The following describes two proteins that form a bound complex.

Sequence of chain A:
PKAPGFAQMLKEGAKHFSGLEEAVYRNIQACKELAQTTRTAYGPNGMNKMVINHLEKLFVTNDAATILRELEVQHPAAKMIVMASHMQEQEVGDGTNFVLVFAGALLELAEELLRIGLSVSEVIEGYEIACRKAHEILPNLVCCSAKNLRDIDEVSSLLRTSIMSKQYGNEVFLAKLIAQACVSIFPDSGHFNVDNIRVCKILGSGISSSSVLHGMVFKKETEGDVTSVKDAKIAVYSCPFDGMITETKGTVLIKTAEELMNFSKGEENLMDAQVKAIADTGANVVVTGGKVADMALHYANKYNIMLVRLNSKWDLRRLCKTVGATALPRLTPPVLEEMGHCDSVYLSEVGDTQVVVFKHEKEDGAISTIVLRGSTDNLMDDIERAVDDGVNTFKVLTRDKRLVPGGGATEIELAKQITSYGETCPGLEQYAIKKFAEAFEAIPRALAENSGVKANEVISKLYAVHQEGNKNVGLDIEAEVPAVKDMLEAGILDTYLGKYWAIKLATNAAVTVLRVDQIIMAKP

Sequence of chain B:
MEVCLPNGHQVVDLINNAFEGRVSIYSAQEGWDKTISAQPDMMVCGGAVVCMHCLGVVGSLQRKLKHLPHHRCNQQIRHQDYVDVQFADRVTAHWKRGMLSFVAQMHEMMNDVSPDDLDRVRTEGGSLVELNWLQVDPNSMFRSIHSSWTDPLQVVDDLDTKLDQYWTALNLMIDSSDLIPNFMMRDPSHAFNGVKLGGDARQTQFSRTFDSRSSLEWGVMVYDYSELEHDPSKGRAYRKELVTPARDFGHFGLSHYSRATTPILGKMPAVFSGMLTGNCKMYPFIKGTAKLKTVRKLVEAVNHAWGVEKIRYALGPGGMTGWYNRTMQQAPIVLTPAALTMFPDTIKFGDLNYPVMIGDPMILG

Interface contacts:
Residue T253 in chain A is in contact with residue H146 in chain B (closest heavy-atom distance 3.5 Å).
Residue K254 in chain A contacts residue H146 in chain B (closest heavy-atom distance 2.7 Å).
Residue K296 in chain A interacts with residue I36 in chain B (closest heavy-atom distance 4.9 Å).
Residue K254 in chain A contacts residue S147 in chain B (closest heavy-atom distance 4.5 Å).
Residue K254 in chain A interacts with residue I145 in chain B (closest heavy-atom distance 3.2 Å).
Residue E252 in chain A is in contact with residue H146 in chain B (closest heavy-atom distance 4.9 Å).